Interface contacts:
Residue M34 in protein 2 contacts residue I16 in protein 1 (closest heavy-atom distance 3.7 Å).
Residue D48 in protein 2 interacts with residue V23 in protein 1 (closest heavy-atom distance 3.5 Å).
Residue E12 in protein 2 contacts residue D4 in protein 1 (closest heavy-atom distance 3.4 Å).
Residue E82 in protein 2 is in contact with residue R14 in protein 1 (closest heavy-atom distance 2.6 Å).
Residue K75 in protein 2 contacts residue R14 in protein 1 (closest heavy-atom distance 3.4 Å).
Residue Q39 in protein 2 contacts residue K20 in protein 1 (closest heavy-atom distance 3.1 Å).
Residue E52 in protein 2 interacts with residue V23 in protein 1 (closest heavy-atom distance 3.7 Å).
Residue M69 in protein 2 is in contact with residue S15 in protein 1 (closest heavy-atom distance 3.6 Å).
Residue A86 in protein 2 contacts residue I13 in protein 1 (closest heavy-atom distance 3.6 Å).
Residue M142 in protein 2 is in contact with residue M6 in protein 1 (closest heavy-atom distance 3.5 Å).
Residue F17 in protein 2 contacts residue V12 in protein 1 (closest heavy-atom distance 3.8 Å).
Residue M107 in protein 2 is in contact with residue I5 in protein 1 (closest heavy-atom distance 3.7 Å).
Residue K73 in protein 2 is in contact with residue I18 in protein 1 (closest heavy-atom distance 3.9 Å).
Residue M143 in protein 2 contacts residue M6 in protein 1 (closest heavy-atom distance 3.3 Å).
Residue N51 in protein 2 contacts residue R26 in protein 1 (closest heavy-atom distance 3.9 Å).
Residue S79 in protein 2 contacts residue K10 in protein 1 (closest heavy-atom distance 4.2 Å).
Residue M70 in protein 2 interacts with residue T11 in protein 1 (closest heavy-atom distance 4.0 Å).
Residue F90 in protein 2 contacts residue M6 in protein 1 (closest heavy-atom distance 3.6 Å).
Residue E12 in protein 2 interacts with residue A8 in protein 1 (closest heavy-atom distance 3.9 Å).
Residue L37 in protein 2 interacts with residue I13 in protein 1 (closest heavy-atom distance 4.0 Å).
Residue M107 in protein 2 is in contact with residue M6 in protein 1 (closest heavy-atom distance 3.6 Å).
Residue M70 in protein 2 is in contact with residue S15 in protein 1 (closest heavy-atom distance 3.5 Å).
Residue E82 in protein 2 interacts with residue K10 in protein 1 (closest heavy-atom distance 3.5 Å).
Residue M69 in protein 2 interacts with residue L19 in protein 1 (closest heavy-atom distance 3.6 Å).
Residue E9 in protein 2 interacts with residue K10 in protein 1 (closest heavy-atom distance 4.0 Å).
Residue M143 in protein 2 interacts with residue P7 in protein 1 (closest heavy-atom distance 3.5 Å).
Residue L16 in protein 2 is in contact with residue I5 in protein 1 (closest heavy-atom distance 4.0 Å).
Residue V53 in protein 2 contacts residue L22 in protein 1 (closest heavy-atom distance 4.0 Å).
Residue F66 in protein 2 interacts with residue S15 in protein 1 (closest heavy-atom distance 3.9 Å).
Residue E52 in protein 2 interacts with residue L22 in protein 1 (closest heavy-atom distance 3.4 Å).
Residue E9 in protein 2 is in contact with residue T11 in protein 1 (closest heavy-atom distance 3.9 Å).
Residue L30 in protein 2 is in contact with residue L19 in protein 1 (closest heavy-atom distance 4.1 Å).
Residue F90 in protein 2 interacts with residue V9 in protein 1 (closest heavy-atom distance 3.9 Å).
Residue L16 in protein 2 contacts residue V12 in protein 1 (closest heavy-atom distance 4.0 Å).
Residue E112 in protein 2 is in contact with residue I5 in protein 1 (closest heavy-atom distance 3.4 Å).
Residue I83 in protein 2 is in contact with residue K10 in protein 1 (closest heavy-atom distance 3.8 Å).
Residue M49 in protein 2 is in contact with residue K20 in protein 1 (closest heavy-atom distance 3.8 Å).
Residue M70 in protein 2 is in contact with residue I18 in protein 1 (closest heavy-atom distance 3.8 Å).
Residue M49 in protein 2 contacts residue V23 in protein 1 (closest heavy-atom distance 4.0 Å).
Residue D76 in protein 2 is in contact with residue R14 in protein 1 (closest heavy-atom distance 4.1 Å).
Residue M49 in protein 2 is in contact with residue L19 in protein 1 (closest heavy-atom distance 3.5 Å).
Residue E52 in protein 2 interacts with residue R26 in protein 1 (closest heavy-atom distance 2.8 Å).
Residue M143 in protein 2 contacts residue K10 in protein 1 (closest heavy-atom distance 3.7 Å).
Residue E125 in protein 2 interacts with residue D3 in protein 1 (closest heavy-atom distance 2.9 Å).
Residue M69 in protein 2 interacts with residue I18 in protein 1 (closest heavy-atom distance 3.9 Å).
Residue A13 in protein 2 is in contact with residue V12 in protein 1 (closest heavy-atom distance 3.6 Å).
Residue A13 in protein 2 contacts residue A8 in protein 1 (closest heavy-atom distance 4.1 Å).
Residue F17 in protein 2 interacts with residue S15 in protein 1 (closest heavy-atom distance 3.6 Å).
Residue V33 in protein 2 is in contact with residue I16 in protein 1 (closest heavy-atom distance 4.2 Å).
Residue L37 in protein 2 contacts residue I16 in protein 1 (closest heavy-atom distance 3.8 Å).
Residue L16 in protein 2 interacts with residue A8 in protein 1 (closest heavy-atom distance 3.7 Å).
Residue L37 in protein 2 interacts with residue V12 in protein 1 (closest heavy-atom distance 3.8 Å).
Residue Q39 in protein 2 contacts residue I16 in protein 1 (closest heavy-atom distance 3.6 Å).
Residue A13 in protein 2 contacts residue T11 in protein 1 (closest heavy-atom distance 3.3 Å).
Residue L114 in protein 2 interacts with residue I5 in protein 1 (closest heavy-atom distance 4.1 Å).
Residue K73 in protein 2 contacts residue R14 in protein 1 (closest heavy-atom distance 2.7 Å).
Residue V53 in protein 2 contacts residue L19 in protein 1 (closest heavy-atom distance 3.7 Å).
Residue E85 in protein 2 contacts residue R17 in protein 1 (closest heavy-atom distance 3.1 Å).
Residue V33 in protein 2 is in contact with residue V12 in protein 1 (closest heavy-atom distance 3.6 Å).
Residue M122 in protein 2 contacts residue M6 in protein 1 (closest heavy-atom distance 3.6 Å).

Sequence of protein 2:
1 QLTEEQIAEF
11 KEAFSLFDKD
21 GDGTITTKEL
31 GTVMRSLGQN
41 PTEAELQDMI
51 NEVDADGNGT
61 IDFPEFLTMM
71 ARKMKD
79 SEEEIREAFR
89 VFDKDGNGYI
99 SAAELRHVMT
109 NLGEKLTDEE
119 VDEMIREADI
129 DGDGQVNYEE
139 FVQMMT

The following describes two proteins that form a bound complex.

Sequence of protein 1:
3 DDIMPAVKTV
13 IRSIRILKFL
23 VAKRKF